Sequence of protein 1:
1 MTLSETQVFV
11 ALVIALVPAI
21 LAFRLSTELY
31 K

This data describes a binding interaction between two proteins.

Sequence of protein 2:
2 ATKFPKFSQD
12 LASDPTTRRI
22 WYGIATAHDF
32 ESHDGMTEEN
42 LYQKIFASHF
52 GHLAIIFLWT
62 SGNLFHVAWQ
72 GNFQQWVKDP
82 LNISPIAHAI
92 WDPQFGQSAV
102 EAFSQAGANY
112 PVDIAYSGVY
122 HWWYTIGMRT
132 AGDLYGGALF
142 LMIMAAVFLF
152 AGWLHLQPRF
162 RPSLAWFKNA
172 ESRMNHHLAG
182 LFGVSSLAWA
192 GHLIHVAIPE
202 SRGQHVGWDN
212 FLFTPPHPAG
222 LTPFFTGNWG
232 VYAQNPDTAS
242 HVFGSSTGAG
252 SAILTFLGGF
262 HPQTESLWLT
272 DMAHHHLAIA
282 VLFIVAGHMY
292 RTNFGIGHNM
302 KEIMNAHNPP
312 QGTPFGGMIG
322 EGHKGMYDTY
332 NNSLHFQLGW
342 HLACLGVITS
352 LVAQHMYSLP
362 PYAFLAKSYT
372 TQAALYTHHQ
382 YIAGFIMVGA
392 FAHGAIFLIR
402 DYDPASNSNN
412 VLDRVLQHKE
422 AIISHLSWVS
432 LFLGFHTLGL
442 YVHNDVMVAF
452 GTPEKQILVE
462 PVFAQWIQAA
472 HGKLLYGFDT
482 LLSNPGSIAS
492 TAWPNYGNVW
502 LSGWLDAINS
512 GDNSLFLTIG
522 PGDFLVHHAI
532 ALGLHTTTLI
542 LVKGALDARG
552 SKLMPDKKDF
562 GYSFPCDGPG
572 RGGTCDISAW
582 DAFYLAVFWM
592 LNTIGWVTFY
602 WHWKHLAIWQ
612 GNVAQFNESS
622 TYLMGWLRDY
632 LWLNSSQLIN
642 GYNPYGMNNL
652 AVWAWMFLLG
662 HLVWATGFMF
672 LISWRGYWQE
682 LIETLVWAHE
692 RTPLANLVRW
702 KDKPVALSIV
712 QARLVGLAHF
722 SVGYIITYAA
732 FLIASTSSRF

Interface contacts:
Residue L140 in protein 2 contacts residue I14 in protein 1 (closest heavy-atom distance 3.8 Å).
Residue K45 in protein 2 is in contact with residue L29 in protein 1 (closest heavy-atom distance 3.0 Å).
Residue M143 in protein 2 interacts with residue A15 in protein 1 (closest heavy-atom distance 3.5 Å).
Residue M143 in protein 2 contacts residue P18 in protein 1 (closest heavy-atom distance 4.0 Å).
Residue W154 in protein 2 is in contact with residue R24 in protein 1 (closest heavy-atom distance 3.3 Å).
Residue F66 in protein 2 is in contact with residue L3 in protein 1 (closest heavy-atom distance 3.6 Å).
Residue A48 in protein 2 is in contact with residue L29 in protein 1 (closest heavy-atom distance 3.8 Å).
Residue L150 in protein 2 is in contact with residue L21 in protein 1 (closest heavy-atom distance 3.8 Å).
Residue W154 in protein 2 interacts with residue E28 in protein 1 (closest heavy-atom distance 3.1 Å).
Residue Q75 in protein 2 contacts residue M1 in protein 1 (closest heavy-atom distance 3.1 Å).
Residue L59 in protein 2 is in contact with residue P18 in protein 1 (closest heavy-atom distance 4.2 Å).
Residue Q71 in protein 2 is in contact with residue T2 in protein 1 (closest heavy-atom distance 4.8 Å).
Residue Q76 in protein 2 is in contact with residue M1 in protein 1 (closest heavy-atom distance 4.3 Å).
Residue I144 in protein 2 contacts residue I14 in protein 1 (closest heavy-atom distance 4.6 Å).
Residue K45 in protein 2 is in contact with residue Y30 in protein 1 (closest heavy-atom distance 4.8 Å).
Residue L150 in protein 2 contacts residue A22 in protein 1 (closest heavy-atom distance 3.7 Å).
Residue L157 in protein 2 interacts with residue L25 in protein 1 (closest heavy-atom distance 4.4 Å).
Residue F149 in protein 2 interacts with residue L25 in protein 1 (closest heavy-atom distance 4.9 Å).
Residue K7 in protein 2 contacts residue Y30 in protein 1 (closest heavy-atom distance 2.7 Å).
Residue S49 in protein 2 interacts with residue L29 in protein 1 (closest heavy-atom distance 3.7 Å).
Residue A147 in protein 2 is in contact with residue P18 in protein 1 (closest heavy-atom distance 4.0 Å).
Residue Y136 in protein 2 is in contact with residue T6 in protein 1 (closest heavy-atom distance 4.8 Å).
Residue Y136 in protein 2 is in contact with residue V8 in protein 1 (closest heavy-atom distance 4.7 Å).
Residue A132 in protein 2 contacts residue L3 in protein 1 (closest heavy-atom distance 3.8 Å).
Residue A147 in protein 2 is in contact with residue V17 in protein 1 (closest heavy-atom distance 4.2 Å).
Residue A146 in protein 2 is in contact with residue P18 in protein 1 (closest heavy-atom distance 4.8 Å).
Residue A132 in protein 2 is in contact with residue T2 in protein 1 (closest heavy-atom distance 4.0 Å).
Residue M143 in protein 2 contacts residue A11 in protein 1 (closest heavy-atom distance 3.2 Å).
Residue Y136 in protein 2 contacts residue Q7 in protein 1 (closest heavy-atom distance 2.6 Å).
Residue W70 in protein 2 is in contact with residue L3 in protein 1 (closest heavy-atom distance 3.8 Å).
Residue A48 in protein 2 interacts with residue L25 in protein 1 (closest heavy-atom distance 4.2 Å).
Residue F66 in protein 2 interacts with residue A11 in protein 1 (closest heavy-atom distance 3.8 Å).
Residue F51 in protein 2 is in contact with residue L25 in protein 1 (closest heavy-atom distance 4.7 Å).
Residue F151 in protein 2 contacts residue L21 in protein 1 (closest heavy-atom distance 3.9 Å).
Residue M143 in protein 2 is in contact with residue I14 in protein 1 (closest heavy-atom distance 3.7 Å).
Residue Y136 in protein 2 is in contact with residue A11 in protein 1 (closest heavy-atom distance 3.8 Å).
Residue K4 in protein 2 is in contact with residue Y30 in protein 1 (closest heavy-atom distance 4.7 Å).
Residue W154 in protein 2 is in contact with residue L25 in protein 1 (closest heavy-atom distance 3.6 Å).
Residue L140 in protein 2 is in contact with residue V10 in protein 1 (closest heavy-atom distance 4.4 Å).
Residue L150 in protein 2 interacts with residue P18 in protein 1 (closest heavy-atom distance 3.3 Å).
Residue G52 in protein 2 is in contact with residue L25 in protein 1 (closest heavy-atom distance 4.0 Å).
Residue G153 in protein 2 interacts with residue L25 in protein 1 (closest heavy-atom distance 3.5 Å).
Residue L150 in protein 2 contacts residue L25 in protein 1 (closest heavy-atom distance 3.7 Å).
Residue Y136 in protein 2 is in contact with residue L3 in protein 1 (closest heavy-atom distance 3.7 Å).
Residue W70 in protein 2 contacts residue T2 in protein 1 (closest heavy-atom distance 3.5 Å).
Residue L157 in protein 2 interacts with residue L29 in protein 1 (closest heavy-atom distance 3.9 Å).
Residue G72 in protein 2 interacts with residue T2 in protein 1 (closest heavy-atom distance 3.5 Å).
Residue Q158 in protein 2 interacts with residue E28 in protein 1 (closest heavy-atom distance 3.3 Å).
Residue Y136 in protein 2 interacts with residue V10 in protein 1 (closest heavy-atom distance 3.4 Å).
Residue A147 in protein 2 interacts with residue L21 in protein 1 (closest heavy-atom distance 3.3 Å).
Residue W70 in protein 2 is in contact with residue V8 in protein 1 (closest heavy-atom distance 3.7 Å).
Residue K45 in protein 2 contacts residue K31 in protein 1 (closest heavy-atom distance 3.8 Å).
Residue F66 in protein 2 interacts with residue Q7 in protein 1 (closest heavy-atom distance 4.7 Å).
Residue L157 in protein 2 interacts with residue E28 in protein 1 (closest heavy-atom distance 3.7 Å).
Residue A132 in protein 2 interacts with residue M1 in protein 1 (closest heavy-atom distance 3.4 Å).
Residue F66 in protein 2 is in contact with residue V8 in protein 1 (closest heavy-atom distance 4.0 Å).
Residue K7 in protein 2 interacts with residue K31 in protein 1 (closest heavy-atom distance 3.5 Å).
Residue A69 in protein 2 contacts residue L3 in protein 1 (closest heavy-atom distance 3.4 Å).
Residue A69 in protein 2 contacts residue T2 in protein 1 (closest heavy-atom distance 3.3 Å).
Residue L140 in protein 2 is in contact with residue A11 in protein 1 (closest heavy-atom distance 3.9 Å).